Contacts between the two chains:
Residue F70 in chain A contacts residue L9 in chain B (closest heavy-atom distance 4.3 Å).
Residue M246 in chain A interacts with residue L5 in chain B (closest heavy-atom distance 3.8 Å).
Residue L242 in chain A interacts with residue L8 in chain B (closest heavy-atom distance 4.3 Å).
Residue I61 in chain A interacts with residue L8 in chain B (closest heavy-atom distance 3.6 Å).
Residue V58 in chain A interacts with residue L8 in chain B (closest heavy-atom distance 4.9 Å).
Residue L75 in chain A interacts with residue L9 in chain B (closest heavy-atom distance 3.9 Å).
Residue I61 in chain A is in contact with residue L9 in chain B (closest heavy-atom distance 3.7 Å).
Residue K65 in chain A contacts residue Q10 in chain B (closest heavy-atom distance 4.2 Å).
Residue K65 in chain A interacts with residue L8 in chain B (closest heavy-atom distance 3.8 Å).
Residue E83 in chain A interacts with residue L5 in chain B (closest heavy-atom distance 3.6 Å).
Residue H76 in chain A contacts residue H6 in chain B (closest heavy-atom distance 4.6 Å).
Residue D241 in chain A contacts residue I4 in chain B (closest heavy-atom distance 3.5 Å).
Residue V79 in chain A interacts with residue L9 in chain B (closest heavy-atom distance 3.6 Å).
Residue K65 in chain A is in contact with residue L9 in chain B (closest heavy-atom distance 3.9 Å).
Residue L75 in chain A interacts with residue H6 in chain B (closest heavy-atom distance 3.6 Å).
Residue L242 in chain A interacts with residue L5 in chain B (closest heavy-atom distance 4.3 Å).
Residue K65 in chain A interacts with residue D11 in chain B (closest heavy-atom distance 4.1 Å).
Residue L82 in chain A is in contact with residue L5 in chain B (closest heavy-atom distance 4.2 Å).
Residue L242 in chain A interacts with residue I4 in chain B (closest heavy-atom distance 3.7 Å).
Residue I61 in chain A interacts with residue L5 in chain B (closest heavy-atom distance 3.6 Å).
Residue L82 in chain A is in contact with residue L9 in chain B (closest heavy-atom distance 3.8 Å).
Residue L75 in chain A interacts with residue Q10 in chain B (closest heavy-atom distance 3.9 Å).
Residue V79 in chain A interacts with residue L5 in chain B (closest heavy-atom distance 3.6 Å).
Residue V79 in chain A interacts with residue H6 in chain B (closest heavy-atom distance 4.0 Å).
Residue Q78 in chain A is in contact with residue L9 in chain B (closest heavy-atom distance 3.8 Å).

These two protein chains interact to form a complex.

Sequence of chain B:
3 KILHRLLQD

Sequence of chain A:
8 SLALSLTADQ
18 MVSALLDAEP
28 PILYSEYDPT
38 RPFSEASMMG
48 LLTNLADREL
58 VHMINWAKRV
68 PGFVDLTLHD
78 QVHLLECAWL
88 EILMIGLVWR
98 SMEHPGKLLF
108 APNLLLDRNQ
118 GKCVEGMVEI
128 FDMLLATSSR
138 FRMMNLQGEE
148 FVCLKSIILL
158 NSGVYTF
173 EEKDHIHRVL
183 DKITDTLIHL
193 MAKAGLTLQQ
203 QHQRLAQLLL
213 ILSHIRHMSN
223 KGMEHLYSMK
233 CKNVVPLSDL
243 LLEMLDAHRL